The following describes two proteins that form a bound complex.

Sequence of the first protein:
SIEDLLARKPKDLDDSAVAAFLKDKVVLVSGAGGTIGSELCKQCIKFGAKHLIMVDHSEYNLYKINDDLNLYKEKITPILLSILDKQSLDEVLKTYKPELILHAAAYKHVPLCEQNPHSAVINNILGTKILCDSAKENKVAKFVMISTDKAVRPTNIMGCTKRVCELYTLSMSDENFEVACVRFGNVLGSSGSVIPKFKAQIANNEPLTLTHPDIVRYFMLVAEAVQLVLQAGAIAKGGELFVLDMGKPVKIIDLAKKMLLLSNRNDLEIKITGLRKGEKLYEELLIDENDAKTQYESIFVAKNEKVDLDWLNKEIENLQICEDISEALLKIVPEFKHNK

Sequence of the second protein:
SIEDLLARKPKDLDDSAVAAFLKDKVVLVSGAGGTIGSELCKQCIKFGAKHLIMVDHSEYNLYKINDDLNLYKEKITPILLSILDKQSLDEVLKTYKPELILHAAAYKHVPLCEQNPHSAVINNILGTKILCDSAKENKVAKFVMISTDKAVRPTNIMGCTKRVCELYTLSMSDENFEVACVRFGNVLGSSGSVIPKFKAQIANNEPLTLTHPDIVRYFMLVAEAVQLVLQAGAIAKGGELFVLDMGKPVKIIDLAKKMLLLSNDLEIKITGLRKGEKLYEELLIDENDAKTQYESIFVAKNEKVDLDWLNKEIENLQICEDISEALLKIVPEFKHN

Contacts between the two chains:
Residue Q119 in the first protein contacts residue P82 in the second protein (closest heavy-atom distance 3.7 Å).
Residue S123 in the first protein contacts residue L84 in the second protein (closest heavy-atom distance 2.5 Å).
Residue Y111 in the first protein is in contact with residue L84 in the second protein (closest heavy-atom distance 3.5 Å).
Residue D71 in the first protein interacts with residue K201 in the second protein (closest heavy-atom distance 3.6 Å).
Residue Y111 in the first protein contacts residue E63 in the second protein (closest heavy-atom distance 3.4 Å).
Residue L85 in the first protein interacts with residue Y111 in the second protein (closest heavy-atom distance 4.9 Å).
Residue H61 in the first protein is in contact with residue Y111 in the second protein (closest heavy-atom distance 2.7 Å).
Residue Y67 in the first protein contacts residue L116 in the second protein (closest heavy-atom distance 3.8 Å).
Residue G196 in the first protein is in contact with residue Y67 in the second protein (closest heavy-atom distance 3.6 Å).
Residue Y67 in the first protein is in contact with residue G196 in the second protein (closest heavy-atom distance 3.8 Å).
Residue S195 in the first protein contacts residue Y64 in the second protein (closest heavy-atom distance 4.2 Å).
Residue L84 in the first protein is in contact with residue Y111 in the second protein (closest heavy-atom distance 3.6 Å).
Residue L84 in the first protein interacts with residue L116 in the second protein (closest heavy-atom distance 4.5 Å).
Residue I83 in the first protein interacts with residue N120 in the second protein (closest heavy-atom distance 3.5 Å).
Residue E63 in the first protein interacts with residue L116 in the second protein (closest heavy-atom distance 3.8 Å).
Residue N120 in the first protein interacts with residue I83 in the second protein (closest heavy-atom distance 3.5 Å).
Residue L116 in the first protein contacts residue E63 in the second protein (closest heavy-atom distance 3.9 Å).
Residue Y67 in the first protein is in contact with residue H113 in the second protein (closest heavy-atom distance 3.5 Å).
Residue C117 in the first protein contacts residue E63 in the second protein (closest heavy-atom distance 4.0 Å).
Residue L116 in the first protein contacts residue Y67 in the second protein (closest heavy-atom distance 3.8 Å).
Residue L84 in the first protein contacts residue N120 in the second protein (closest heavy-atom distance 3.1 Å).
Residue Y111 in the first protein interacts with residue S62 in the second protein (closest heavy-atom distance 4.8 Å).
Residue A110 in the first protein is in contact with residue E63 in the second protein (closest heavy-atom distance 4.4 Å).
Residue E63 in the first protein interacts with residue A110 in the second protein (closest heavy-atom distance 4.4 Å).
Residue Y67 in the first protein interacts with residue K201 in the second protein (closest heavy-atom distance 4.1 Å).
Residue P82 in the first protein contacts residue Q119 in the second protein (closest heavy-atom distance 3.9 Å).
Residue L116 in the first protein contacts residue L66 in the second protein (closest heavy-atom distance 4.1 Å).
Residue L85 in the first protein contacts residue S123 in the second protein (closest heavy-atom distance 4.5 Å).
Residue E63 in the first protein interacts with residue C117 in the second protein (closest heavy-atom distance 4.0 Å).
Residue P82 in the first protein is in contact with residue N120 in the second protein (closest heavy-atom distance 3.1 Å).
Residue L66 in the first protein is in contact with residue L116 in the second protein (closest heavy-atom distance 4.3 Å).
Residue P82 in the first protein interacts with residue L116 in the second protein (closest heavy-atom distance 3.8 Å).
Residue N120 in the first protein interacts with residue L84 in the second protein (closest heavy-atom distance 3.1 Å).
Residue Y64 in the first protein contacts residue S195 in the second protein (closest heavy-atom distance 3.9 Å).
Residue H61 in the first protein interacts with residue S62 in the second protein (closest heavy-atom distance 4.7 Å).
Residue E63 in the first protein contacts residue K112 in the second protein (closest heavy-atom distance 2.7 Å).
Residue Y111 in the first protein interacts with residue L85 in the second protein (closest heavy-atom distance 4.8 Å).
Residue H122 in the first protein is in contact with residue S92 in the second protein (closest heavy-atom distance 3.7 Å).
Residue H113 in the first protein interacts with residue Y67 in the second protein (closest heavy-atom distance 3.7 Å).
Residue N120 in the first protein interacts with residue P82 in the second protein (closest heavy-atom distance 3.2 Å).
Residue L116 in the first protein interacts with residue L84 in the second protein (closest heavy-atom distance 4.5 Å).
Residue K112 in the first protein contacts residue E63 in the second protein (closest heavy-atom distance 2.7 Å).
Residue H61 in the first protein is in contact with residue H61 in the second protein (closest heavy-atom distance 3.2 Å).
Residue H122 in the first protein is in contact with residue D89 in the second protein (closest heavy-atom distance 4.5 Å).
Residue L84 in the first protein interacts with residue S123 in the second protein (closest heavy-atom distance 2.5 Å).
Residue S62 in the first protein contacts residue H61 in the second protein (closest heavy-atom distance 4.8 Å).
Residue E63 in the first protein contacts residue H113 in the second protein (closest heavy-atom distance 2.8 Å).
Residue D89 in the first protein interacts with residue H122 in the second protein (closest heavy-atom distance 4.7 Å).
Residue H113 in the first protein is in contact with residue E63 in the second protein (closest heavy-atom distance 2.8 Å).
Residue Y111 in the first protein is in contact with residue H61 in the second protein (closest heavy-atom distance 2.7 Å).
Residue S123 in the first protein interacts with residue L85 in the second protein (closest heavy-atom distance 4.3 Å).
Residue Y64 in the first protein contacts residue G196 in the second protein (closest heavy-atom distance 3.8 Å).
Residue K201 in the first protein is in contact with residue D71 in the second protein (closest heavy-atom distance 2.6 Å).
Residue S62 in the first protein interacts with residue S62 in the second protein (closest heavy-atom distance 4.4 Å).
Residue K201 in the first protein interacts with residue Y67 in the second protein (closest heavy-atom distance 4.5 Å).
Residue S62 in the first protein interacts with residue Y111 in the second protein (closest heavy-atom distance 4.8 Å).
Residue L116 in the first protein interacts with residue P82 in the second protein (closest heavy-atom distance 3.7 Å).
Residue S92 in the first protein interacts with residue H122 in the second protein (closest heavy-atom distance 3.7 Å).
Residue G196 in the first protein is in contact with residue Y64 in the second protein (closest heavy-atom distance 3.8 Å).
Residue E63 in the first protein interacts with residue Y111 in the second protein (closest heavy-atom distance 3.4 Å).